Sequence of chain B:
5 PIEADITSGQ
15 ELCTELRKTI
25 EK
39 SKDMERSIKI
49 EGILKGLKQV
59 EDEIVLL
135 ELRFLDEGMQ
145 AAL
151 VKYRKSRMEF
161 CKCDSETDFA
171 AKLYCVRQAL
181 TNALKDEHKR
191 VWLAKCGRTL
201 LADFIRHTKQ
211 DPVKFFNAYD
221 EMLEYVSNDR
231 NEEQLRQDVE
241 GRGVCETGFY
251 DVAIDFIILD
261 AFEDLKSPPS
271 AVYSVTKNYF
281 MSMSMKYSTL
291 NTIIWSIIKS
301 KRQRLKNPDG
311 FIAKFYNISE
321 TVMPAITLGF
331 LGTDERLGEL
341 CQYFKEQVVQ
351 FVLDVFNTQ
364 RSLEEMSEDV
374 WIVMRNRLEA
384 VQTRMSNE

These two protein chains interact to form a complex.

Contacts between the two chains:
Residue S296 in chain A interacts with residue V275 in chain B (closest heavy-atom distance 3.8 Å).
Residue K299 in chain A is in contact with residue N278 in chain B (closest heavy-atom distance 3.5 Å).
Residue K299 in chain A contacts residue K277 in chain B (closest heavy-atom distance 3.2 Å).
Residue L20 in chain A is in contact with residue L16 in chain B (closest heavy-atom distance 3.7 Å).
Residue M281 in chain A interacts with residue W295 in chain B (closest heavy-atom distance 3.9 Å).
Residue F280 in chain A contacts residue W295 in chain B (closest heavy-atom distance 4.0 Å).
Residue W295 in chain A interacts with residue F280 in chain B (closest heavy-atom distance 3.7 Å).
Residue M281 in chain A interacts with residue S296 in chain B (closest heavy-atom distance 4.0 Å).
Residue L16 in chain A is in contact with residue T23 in chain B (closest heavy-atom distance 4.0 Å).
Residue I51 in chain A is in contact with residue E61 in chain B (closest heavy-atom distance 3.3 Å).
Residue I51 in chain A contacts residue I62 in chain B (closest heavy-atom distance 4.0 Å).
Residue E61 in chain A interacts with residue I51 in chain B (closest heavy-atom distance 3.3 Å).
Residue L20 in chain A interacts with residue G13 in chain B (closest heavy-atom distance 3.2 Å).
Residue S274 in chain A interacts with residue S300 in chain B (closest heavy-atom distance 3.8 Å).
Residue D9 in chain A contacts residue K26 in chain B (closest heavy-atom distance 2.9 Å).
Residue S296 in chain A interacts with residue M281 in chain B (closest heavy-atom distance 3.8 Å).
Residue D9 in chain A interacts with residue T23 in chain B (closest heavy-atom distance 3.5 Å).
Residue T23 in chain A contacts residue L16 in chain B (closest heavy-atom distance 3.7 Å).
Residue T289 in chain A contacts residue T292 in chain B (closest heavy-atom distance 3.6 Å).
Residue V272 in chain A interacts with residue A271 in chain B (closest heavy-atom distance 4.0 Å).
Residue A271 in chain A is in contact with residue I297 in chain B (closest heavy-atom distance 3.7 Å).
Residue I24 in chain A interacts with residue I10 in chain B (closest heavy-atom distance 4.0 Å).
Residue S296 in chain A is in contact with residue N278 in chain B (closest heavy-atom distance 2.6 Å).
Residue N278 in chain A interacts with residue S296 in chain B (closest heavy-atom distance 2.5 Å).
Residue I293 in chain A interacts with residue I293 in chain B (closest heavy-atom distance 4.0 Å).
Residue M285 in chain A is in contact with residue T292 in chain B (closest heavy-atom distance 3.1 Å).
Residue I293 in chain A contacts residue A271 in chain B (closest heavy-atom distance 3.8 Å).
Residue T292 in chain A is in contact with residue T289 in chain B (closest heavy-atom distance 3.5 Å).
Residue I297 in chain A contacts residue S274 in chain B (closest heavy-atom distance 3.9 Å).
Residue S274 in chain A interacts with residue S296 in chain B (closest heavy-atom distance 3.5 Å).
Residue I48 in chain A contacts residue I10 in chain B (closest heavy-atom distance 3.7 Å).
Residue L16 in chain A is in contact with residue L20 in chain B (closest heavy-atom distance 4.0 Å).
Residue S274 in chain A interacts with residue I297 in chain B (closest heavy-atom distance 4.0 Å).
Residue T23 in chain A interacts with residue D9 in chain B (closest heavy-atom distance 3.8 Å).
Residue M281 in chain A is in contact with residue T292 in chain B (closest heavy-atom distance 3.5 Å).
Residue V275 in chain A interacts with residue I293 in chain B (closest heavy-atom distance 3.5 Å).
Residue K299 in chain A interacts with residue Y279 in chain B (closest heavy-atom distance 3.6 Å).
Residue A271 in chain A interacts with residue I293 in chain B (closest heavy-atom distance 3.7 Å).
Residue I62 in chain A is in contact with residue I51 in chain B (closest heavy-atom distance 3.7 Å).
Residue V58 in chain A is in contact with residue I51 in chain B (closest heavy-atom distance 3.4 Å).
Residue T292 in chain A is in contact with residue M281 in chain B (closest heavy-atom distance 3.6 Å).
Residue L55 in chain A interacts with residue V58 in chain B (closest heavy-atom distance 3.2 Å).
Residue V27 in chain A interacts with residue I6 in chain B (closest heavy-atom distance 3.7 Å).
Residue I293 in chain A contacts residue V275 in chain B (closest heavy-atom distance 3.7 Å).
Residue I297 in chain A interacts with residue A271 in chain B (closest heavy-atom distance 3.9 Å).
Residue L31 in chain A is in contact with residue I6 in chain B (closest heavy-atom distance 3.7 Å).
Residue S296 in chain A interacts with residue S274 in chain B (closest heavy-atom distance 3.4 Å).
Residue W295 in chain A contacts residue M281 in chain B (closest heavy-atom distance 3.7 Å).
Residue N278 in chain A contacts residue W295 in chain B (closest heavy-atom distance 3.5 Å).
Residue V27 in chain A is in contact with residue D9 in chain B (closest heavy-atom distance 3.8 Å).
Residue G13 in chain A contacts residue L20 in chain B (closest heavy-atom distance 3.1 Å).
Residue F280 in chain A is in contact with residue K299 in chain B (closest heavy-atom distance 3.1 Å).
Residue I51 in chain A contacts residue V58 in chain B (closest heavy-atom distance 4.0 Å).
Residue I51 in chain A interacts with residue L65 in chain B (closest heavy-atom distance 4.1 Å).
Residue I48 in chain A is in contact with residue L65 in chain B (closest heavy-atom distance 3.8 Å).
Residue C17 in chain A contacts residue L20 in chain B (closest heavy-atom distance 3.4 Å).
Residue S300 in chain A interacts with residue S274 in chain B (closest heavy-atom distance 3.3 Å).
Residue W295 in chain A is in contact with residue N278 in chain B (closest heavy-atom distance 3.7 Å).
Residue V275 in chain A contacts residue S296 in chain B (closest heavy-atom distance 3.9 Å).
Residue L20 in chain A contacts residue C17 in chain B (closest heavy-atom distance 3.5 Å).

Sequence of chain A:
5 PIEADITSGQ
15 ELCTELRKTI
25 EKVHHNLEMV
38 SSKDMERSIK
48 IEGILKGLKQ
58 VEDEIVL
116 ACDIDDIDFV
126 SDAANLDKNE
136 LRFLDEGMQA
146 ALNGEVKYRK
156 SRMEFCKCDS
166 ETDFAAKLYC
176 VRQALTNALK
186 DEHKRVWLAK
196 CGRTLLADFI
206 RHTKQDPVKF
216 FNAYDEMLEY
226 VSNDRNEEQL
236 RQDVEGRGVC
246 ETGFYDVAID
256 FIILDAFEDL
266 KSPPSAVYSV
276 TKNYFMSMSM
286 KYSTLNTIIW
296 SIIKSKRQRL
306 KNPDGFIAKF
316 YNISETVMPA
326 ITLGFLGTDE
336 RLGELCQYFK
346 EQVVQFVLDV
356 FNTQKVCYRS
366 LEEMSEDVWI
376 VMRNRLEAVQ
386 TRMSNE